Interface contacts:
Residue Y458 in the second protein interacts with residue T91 in the first protein (closest heavy-atom distance 3.8 Å).
Residue E430 in the second protein contacts residue K151 in the first protein (closest heavy-atom distance 3.9 Å).
Residue F454 in the second protein is in contact with residue P90 in the first protein (closest heavy-atom distance 4.0 Å).
Residue D443 in the second protein contacts residue A80 in the first protein (closest heavy-atom distance 3.0 Å).
Residue T426 in the second protein is in contact with residue L148 in the first protein (closest heavy-atom distance 3.7 Å).
Residue R439 in the second protein interacts with residue F146 in the first protein (closest heavy-atom distance 3.4 Å).
Residue P428 in the second protein interacts with residue S101 in the first protein (closest heavy-atom distance 2.2 Å).
Residue F338 in the second protein contacts residue F96 in the first protein (closest heavy-atom distance 3.8 Å).
Residue D380 in the second protein is in contact with residue S100 in the first protein (closest heavy-atom distance 3.6 Å).
Residue Y447 in the second protein contacts residue T89 in the first protein (closest heavy-atom distance 2.9 Å).
Residue C431 in the second protein is in contact with residue F96 in the first protein (closest heavy-atom distance 4.0 Å).
Residue Y458 in the second protein is in contact with residue P92 in the first protein (closest heavy-atom distance 3.6 Å).
Residue A427 in the second protein interacts with residue K151 in the first protein (closest heavy-atom distance 3.9 Å).
Residue R438 in the second protein contacts residue L148 in the first protein (closest heavy-atom distance 3.5 Å).
Residue R438 in the second protein interacts with residue F146 in the first protein (closest heavy-atom distance 3.0 Å).
Residue Q376 in the second protein interacts with residue V99 in the first protein (closest heavy-atom distance 3.4 Å).
Residue Y458 in the second protein contacts residue F96 in the first protein (closest heavy-atom distance 3.8 Å).
Residue F461 in the second protein is in contact with residue F96 in the first protein (closest heavy-atom distance 4.0 Å).
Residue R438 in the second protein is in contact with residue K151 in the first protein (closest heavy-atom distance 3.7 Å).
Residue W261 in the second protein contacts residue S209 in the first protein (closest heavy-atom distance 3.3 Å).
Residue A427 in the second protein contacts residue L148 in the first protein (closest heavy-atom distance 3.5 Å).
Residue F252 in the second protein is in contact with residue F146 in the first protein (closest heavy-atom distance 3.8 Å).
Residue Q434 in the second protein interacts with residue P90 in the first protein (closest heavy-atom distance 3.4 Å).
Residue Q376 in the second protein interacts with residue S100 in the first protein (closest heavy-atom distance 2.9 Å).
Residue G248 in the second protein interacts with residue F146 in the first protein (closest heavy-atom distance 3.7 Å).
Residue F252 in the second protein interacts with residue V190 in the first protein (closest heavy-atom distance 3.8 Å).
Residue P337 in the second protein contacts residue A98 in the first protein (closest heavy-atom distance 3.8 Å).
Residue P428 in the second protein contacts residue A102 in the first protein (closest heavy-atom distance 3.9 Å).
Residue M457 in the second protein is in contact with residue F96 in the first protein (closest heavy-atom distance 4.0 Å).
Residue R379 in the second protein contacts residue V99 in the first protein (closest heavy-atom distance 3.5 Å).
Residue T442 in the second protein is in contact with residue P87 in the first protein (closest heavy-atom distance 3.6 Å).
Residue Q377 in the second protein is in contact with residue S100 in the first protein (closest heavy-atom distance 3.8 Å).
Residue Y447 in the second protein contacts residue P87 in the first protein (closest heavy-atom distance 3.4 Å).
Residue G247 in the second protein interacts with residue F146 in the first protein (closest heavy-atom distance 3.8 Å).
Residue A427 in the second protein interacts with residue S101 in the first protein (closest heavy-atom distance 4.1 Å).
Residue E187 in the second protein is in contact with residue A267 in the first protein (closest heavy-atom distance 4.0 Å).
Residue L437 in the second protein is in contact with residue P90 in the first protein (closest heavy-atom distance 4.1 Å).
Residue D208 in the second protein interacts with residue S71 in the first protein (closest heavy-atom distance 2.4 Å).
Residue Q434 in the second protein is in contact with residue P92 in the first protein (closest heavy-atom distance 3.9 Å).
Residue K172 in the second protein interacts with residue P265 in the first protein (closest heavy-atom distance 4.1 Å).
Residue W225 in the second protein contacts residue F72 in the first protein (closest heavy-atom distance 3.6 Å).
Residue H423 in the second protein interacts with residue L148 in the first protein (closest heavy-atom distance 3.1 Å).
Residue H423 in the second protein is in contact with residue V152 in the first protein (closest heavy-atom distance 3.8 Å).
Residue W261 in the second protein is in contact with residue V210 in the first protein (closest heavy-atom distance 2.8 Å).
Residue T442 in the second protein is in contact with residue D84 in the first protein (closest heavy-atom distance 3.8 Å).
Residue Y458 in the second protein contacts residue P90 in the first protein (closest heavy-atom distance 4.0 Å).
Residue R245 in the second protein is in contact with residue G211 in the first protein (closest heavy-atom distance 3.9 Å).
Residue R379 in the second protein contacts residue A98 in the first protein (closest heavy-atom distance 2.9 Å).
Residue R379 in the second protein interacts with residue S100 in the first protein (closest heavy-atom distance 4.0 Å).
Residue D208 in the second protein interacts with residue F72 in the first protein (closest heavy-atom distance 4.0 Å).
Residue D336 in the second protein contacts residue F96 in the first protein (closest heavy-atom distance 3.0 Å).
Residue C451 in the second protein is in contact with residue P90 in the first protein (closest heavy-atom distance 3.8 Å).
Residue T442 in the second protein interacts with residue P85 in the first protein (closest heavy-atom distance 3.5 Å).
Residue R245 in the second protein contacts residue V210 in the first protein (closest heavy-atom distance 3.5 Å).
Residue R251 in the second protein interacts with residue D176 in the first protein (closest heavy-atom distance 2.6 Å).
Residue F252 in the second protein is in contact with residue E188 in the first protein (closest heavy-atom distance 3.7 Å).
Residue D249 in the second protein is in contact with residue F146 in the first protein (closest heavy-atom distance 3.2 Å).
Residue P258 in the second protein contacts residue V210 in the first protein (closest heavy-atom distance 4.1 Å).
Residue R438 in the second protein is in contact with residue R145 in the first protein (closest heavy-atom distance 2.8 Å).
Residue Y458 in the second protein is in contact with residue P93 in the first protein (closest heavy-atom distance 3.9 Å).

Sequence of the second protein:
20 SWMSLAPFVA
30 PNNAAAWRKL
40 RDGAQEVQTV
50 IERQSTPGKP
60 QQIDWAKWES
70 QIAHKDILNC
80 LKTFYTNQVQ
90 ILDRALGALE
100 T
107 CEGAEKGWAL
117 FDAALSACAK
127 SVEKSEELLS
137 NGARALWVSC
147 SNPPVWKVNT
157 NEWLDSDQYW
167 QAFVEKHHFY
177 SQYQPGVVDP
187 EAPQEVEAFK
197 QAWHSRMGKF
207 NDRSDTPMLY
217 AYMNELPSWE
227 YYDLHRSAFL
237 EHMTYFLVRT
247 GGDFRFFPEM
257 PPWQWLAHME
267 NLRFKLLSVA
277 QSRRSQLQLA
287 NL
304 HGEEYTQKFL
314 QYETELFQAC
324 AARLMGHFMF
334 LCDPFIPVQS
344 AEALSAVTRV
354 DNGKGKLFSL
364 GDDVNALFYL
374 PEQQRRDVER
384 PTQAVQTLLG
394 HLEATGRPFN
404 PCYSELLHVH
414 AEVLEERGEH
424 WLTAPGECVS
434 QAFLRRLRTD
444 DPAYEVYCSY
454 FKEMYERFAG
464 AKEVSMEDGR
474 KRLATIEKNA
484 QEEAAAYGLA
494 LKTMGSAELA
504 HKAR

These two protein chains interact to form a complex.

Sequence of the first protein:
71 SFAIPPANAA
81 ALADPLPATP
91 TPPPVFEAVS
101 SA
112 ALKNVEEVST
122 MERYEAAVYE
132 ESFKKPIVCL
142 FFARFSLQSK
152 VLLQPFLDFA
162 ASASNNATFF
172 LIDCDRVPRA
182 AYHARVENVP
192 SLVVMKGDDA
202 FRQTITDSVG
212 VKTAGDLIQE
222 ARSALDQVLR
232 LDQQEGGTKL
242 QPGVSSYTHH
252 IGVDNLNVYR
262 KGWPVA